These two protein chains interact to form a complex.

Sequence of protein 2:
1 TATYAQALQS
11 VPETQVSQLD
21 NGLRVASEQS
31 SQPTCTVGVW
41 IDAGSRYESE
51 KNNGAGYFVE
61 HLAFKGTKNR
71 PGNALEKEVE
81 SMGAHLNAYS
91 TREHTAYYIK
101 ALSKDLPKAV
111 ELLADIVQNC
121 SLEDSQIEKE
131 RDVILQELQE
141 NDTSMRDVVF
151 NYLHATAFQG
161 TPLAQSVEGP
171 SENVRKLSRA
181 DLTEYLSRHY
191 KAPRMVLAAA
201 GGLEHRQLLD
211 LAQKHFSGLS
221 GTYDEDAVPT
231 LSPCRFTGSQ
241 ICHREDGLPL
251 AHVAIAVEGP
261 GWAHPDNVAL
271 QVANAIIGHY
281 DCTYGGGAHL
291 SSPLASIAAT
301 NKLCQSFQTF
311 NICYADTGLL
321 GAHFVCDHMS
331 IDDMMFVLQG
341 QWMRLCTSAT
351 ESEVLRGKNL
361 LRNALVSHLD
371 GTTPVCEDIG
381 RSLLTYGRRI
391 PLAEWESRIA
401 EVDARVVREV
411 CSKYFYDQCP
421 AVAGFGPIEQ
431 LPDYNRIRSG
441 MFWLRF

Sequence of protein 1:
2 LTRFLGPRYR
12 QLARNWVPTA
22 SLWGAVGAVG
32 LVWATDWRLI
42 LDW

Interface contacts:
Residue T350 in protein 2 interacts with residue R9 in protein 1 (closest heavy-atom distance 4.6 Å).
Residue A349 in protein 2 interacts with residue Q12 in protein 1 (closest heavy-atom distance 3.3 Å).
Residue T347 in protein 2 interacts with residue N16 in protein 1 (closest heavy-atom distance 3.2 Å).
Residue T350 in protein 2 interacts with residue Q12 in protein 1 (closest heavy-atom distance 4.9 Å).
Residue S348 in protein 2 is in contact with residue Q12 in protein 1 (closest heavy-atom distance 4.9 Å).
Residue T347 in protein 2 contacts residue L13 in protein 1 (closest heavy-atom distance 4.7 Å).
Residue T347 in protein 2 is in contact with residue Q12 in protein 1 (closest heavy-atom distance 4.2 Å).
Residue S348 in protein 2 interacts with residue L13 in protein 1 (closest heavy-atom distance 4.5 Å).